Residue-level contacts at the interface:
Residue E22 in the first protein is in contact with residue N67 in the second protein (closest heavy-atom distance 2.2 Å).
Residue Y15 in the first protein is in contact with residue Y73 in the second protein (closest heavy-atom distance 3.3 Å).
Residue Y15 in the first protein is in contact with residue V65 in the second protein (closest heavy-atom distance 4.3 Å).
Residue Y15 in the first protein is in contact with residue K66 in the second protein (closest heavy-atom distance 4.2 Å).
Residue E22 in the first protein contacts residue K66 in the second protein (closest heavy-atom distance 4.8 Å).
Residue D19 in the first protein contacts residue K66 in the second protein (closest heavy-atom distance 2.2 Å).
Residue Y23 in the first protein interacts with residue K66 in the second protein (closest heavy-atom distance 4.4 Å).
Residue Y15 in the first protein interacts with residue M74 in the second protein (closest heavy-atom distance 4.5 Å).
Residue Y15 in the first protein interacts with residue D70 in the second protein (closest heavy-atom distance 1.9 Å).

Sequence of the first protein:
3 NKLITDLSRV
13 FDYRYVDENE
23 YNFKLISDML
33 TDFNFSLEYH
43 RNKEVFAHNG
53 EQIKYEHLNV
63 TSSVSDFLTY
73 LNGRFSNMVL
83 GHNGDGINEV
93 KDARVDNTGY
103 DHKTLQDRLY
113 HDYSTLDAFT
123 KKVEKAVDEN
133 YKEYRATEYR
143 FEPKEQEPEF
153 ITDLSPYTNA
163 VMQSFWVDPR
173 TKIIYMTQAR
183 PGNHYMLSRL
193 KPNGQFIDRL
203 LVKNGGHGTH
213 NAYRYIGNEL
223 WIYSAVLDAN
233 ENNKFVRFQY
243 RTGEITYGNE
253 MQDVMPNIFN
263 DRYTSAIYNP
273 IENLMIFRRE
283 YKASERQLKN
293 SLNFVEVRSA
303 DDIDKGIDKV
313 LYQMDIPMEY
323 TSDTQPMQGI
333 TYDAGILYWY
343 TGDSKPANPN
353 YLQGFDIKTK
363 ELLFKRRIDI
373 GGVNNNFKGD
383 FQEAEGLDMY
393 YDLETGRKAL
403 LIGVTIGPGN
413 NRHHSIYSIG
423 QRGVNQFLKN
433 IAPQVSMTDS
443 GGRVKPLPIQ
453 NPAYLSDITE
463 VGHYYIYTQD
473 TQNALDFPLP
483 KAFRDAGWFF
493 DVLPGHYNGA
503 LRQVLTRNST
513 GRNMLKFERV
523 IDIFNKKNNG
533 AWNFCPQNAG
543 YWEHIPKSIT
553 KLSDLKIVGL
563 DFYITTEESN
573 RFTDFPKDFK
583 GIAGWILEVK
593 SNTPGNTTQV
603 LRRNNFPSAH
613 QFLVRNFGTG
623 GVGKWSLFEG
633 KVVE

These two protein chains interact to form a complex.

Sequence of the second protein:
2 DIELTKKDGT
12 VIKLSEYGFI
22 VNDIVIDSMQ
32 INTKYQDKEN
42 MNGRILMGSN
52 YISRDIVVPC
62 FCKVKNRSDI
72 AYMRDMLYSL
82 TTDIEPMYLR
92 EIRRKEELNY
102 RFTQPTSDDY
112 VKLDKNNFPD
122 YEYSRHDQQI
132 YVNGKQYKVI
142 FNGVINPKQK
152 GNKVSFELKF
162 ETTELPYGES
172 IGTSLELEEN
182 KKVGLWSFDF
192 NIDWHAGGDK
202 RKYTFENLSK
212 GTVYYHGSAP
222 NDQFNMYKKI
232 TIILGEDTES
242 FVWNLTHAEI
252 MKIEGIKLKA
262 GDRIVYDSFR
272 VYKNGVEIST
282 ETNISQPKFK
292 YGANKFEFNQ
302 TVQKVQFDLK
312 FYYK